Sequence of the first protein:
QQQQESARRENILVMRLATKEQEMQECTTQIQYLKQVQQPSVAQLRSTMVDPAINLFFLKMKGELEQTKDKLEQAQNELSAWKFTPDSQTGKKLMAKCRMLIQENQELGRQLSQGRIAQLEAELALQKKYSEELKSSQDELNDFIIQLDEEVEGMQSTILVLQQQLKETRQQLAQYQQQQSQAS

Residue-level contacts at the interface:
Residue S498 in the second protein interacts with residue E216 in the first protein (closest heavy-atom distance 2.7 Å).
Residue I449 in the second protein is in contact with residue S220 in the first protein (closest heavy-atom distance 3.1 Å).
Residue F1109 in the second protein is in contact with residue M112 in the first protein (closest heavy-atom distance 3.5 Å).
Residue H990 in the second protein interacts with residue R109 in the first protein (closest heavy-atom distance 3.2 Å).
Residue E1107 in the second protein interacts with residue N118 in the first protein (closest heavy-atom distance 3.1 Å).
Residue I449 in the second protein interacts with residue V224 in the first protein (closest heavy-atom distance 3.5 Å).
Residue V333 in the second protein is in contact with residue E73 in the first protein (closest heavy-atom distance 3.4 Å).
Residue S496 in the second protein interacts with residue Q219 in the first protein (closest heavy-atom distance 3.4 Å).
Residue P1106 in the second protein contacts residue N118 in the first protein (closest heavy-atom distance 3.4 Å).
Residue S845 in the second protein is in contact with residue R71 in the first protein (closest heavy-atom distance 3.5 Å).
Residue C1170 in the second protein contacts residue L108 in the first protein (closest heavy-atom distance 3.6 Å).
Residue P1106 in the second protein contacts residue M112 in the first protein (closest heavy-atom distance 3.2 Å).
Residue I659 in the second protein interacts with residue Q201 in the first protein (closest heavy-atom distance 3.3 Å).
Residue F804 in the second protein is in contact with residue A81 in the first protein (closest heavy-atom distance 3.4 Å).
Residue Q1537 in the second protein contacts residue S104 in the first protein (closest heavy-atom distance 3.5 Å).
Residue T660 in the second protein is in contact with residue N205 in the first protein (closest heavy-atom distance 3.0 Å).
Residue V846 in the second protein is in contact with residue M78 in the first protein (closest heavy-atom distance 3.5 Å).
Residue C1560 in the second protein is in contact with residue K123 in the first protein (closest heavy-atom distance 3.3 Å).
Residue E1107 in the second protein contacts residue V113 in the first protein (closest heavy-atom distance 3.5 Å).
Residue Y800 in the second protein contacts residue Q85 in the first protein (closest heavy-atom distance 2.4 Å).
Residue N452 in the second protein interacts with residue V224 in the first protein (closest heavy-atom distance 3.4 Å).
Residue R988 in the second protein interacts with residue R109 in the first protein (closest heavy-atom distance 3.6 Å).
Residue S496 in the second protein interacts with residue E216 in the first protein (closest heavy-atom distance 3.6 Å).
Residue N452 in the second protein contacts residue S220 in the first protein (closest heavy-atom distance 2.9 Å).
Residue P1106 in the second protein is in contact with residue F121 in the first protein (closest heavy-atom distance 3.4 Å).
Residue I853 in the second protein is in contact with residue M78 in the first protein (closest heavy-atom distance 3.5 Å).
Residue G994 in the second protein interacts with residue Y96 in the first protein (closest heavy-atom distance 3.1 Å).
Residue Q1171 in the second protein contacts residue S104 in the first protein (closest heavy-atom distance 3.2 Å).
Residue V453 in the second protein is in contact with residue Q219 in the first protein (closest heavy-atom distance 3.3 Å).
Residue R988 in the second protein interacts with residue N118 in the first protein (closest heavy-atom distance 3.5 Å).
Residue V495 in the second protein interacts with residue Q219 in the first protein (closest heavy-atom distance 3.3 Å).
Residue Q442 in the second protein contacts residue K230 in the first protein (closest heavy-atom distance 2.9 Å).
Residue F1573 in the second protein interacts with residue L119 in the first protein (closest heavy-atom distance 3.5 Å).
Residue N452 in the second protein contacts residue L223 in the first protein (closest heavy-atom distance 3.3 Å).
Residue K457 in the second protein contacts residue E216 in the first protein (closest heavy-atom distance 3.1 Å).
Residue F804 in the second protein contacts residue Q85 in the first protein (closest heavy-atom distance 3.4 Å).
Residue K651 in the second protein is in contact with residue D212 in the first protein (closest heavy-atom distance 2.6 Å).
Residue W987 in the second protein contacts residue R109 in the first protein (closest heavy-atom distance 3.2 Å).
Residue H1566 in the second protein contacts residue F120 in the first protein (closest heavy-atom distance 3.5 Å).
Residue V1105 in the second protein interacts with residue L122 in the first protein (closest heavy-atom distance 3.5 Å).
Residue D1546 in the second protein is in contact with residue Q107 in the first protein (closest heavy-atom distance 3.5 Å).
Residue R545 in the second protein is in contact with residue D212 in the first protein (closest heavy-atom distance 2.4 Å).
Residue S496 in the second protein interacts with residue V215 in the first protein (closest heavy-atom distance 3.4 Å).
Residue L499 in the second protein contacts residue Q219 in the first protein (closest heavy-atom distance 3.3 Å).
Residue F1536 in the second protein contacts residue S104 in the first protein (closest heavy-atom distance 3.2 Å).
Residue S1561 in the second protein interacts with residue E127 in the first protein (closest heavy-atom distance 3.2 Å).
Residue E1557 in the second protein interacts with residue F120 in the first protein (closest heavy-atom distance 3.1 Å).
Residue K843 in the second protein is in contact with residue R71 in the first protein (closest heavy-atom distance 3.4 Å).
Residue L793 in the second protein is in contact with residue N74 in the first protein (closest heavy-atom distance 3.4 Å).
Residue K1104 in the second protein interacts with residue F121 in the first protein (closest heavy-atom distance 3.5 Å).
Residue F1563 in the second protein interacts with residue K123 in the first protein (closest heavy-atom distance 3.5 Å).
Residue K843 in the second protein is in contact with residue E68 in the first protein (closest heavy-atom distance 3.3 Å).
Residue E1570 in the second protein interacts with residue A116 in the first protein (closest heavy-atom distance 3.2 Å).
Residue S1556 in the second protein interacts with residue F120 in the first protein (closest heavy-atom distance 3.5 Å).
Residue H494 in the second protein interacts with residue Q219 in the first protein (closest heavy-atom distance 3.3 Å).
Residue L445 in the second protein is in contact with residue Q227 in the first protein (closest heavy-atom distance 3.1 Å).
Residue F653 in the second protein interacts with residue I208 in the first protein (closest heavy-atom distance 3.5 Å).
Residue I1173 in the second protein is in contact with residue M112 in the first protein (closest heavy-atom distance 3.5 Å).
Residue L1103 in the second protein contacts residue K125 in the first protein (closest heavy-atom distance 3.2 Å).
Residue Y850 in the second protein interacts with residue M78 in the first protein (closest heavy-atom distance 3.4 Å).

Sequence of the second protein:
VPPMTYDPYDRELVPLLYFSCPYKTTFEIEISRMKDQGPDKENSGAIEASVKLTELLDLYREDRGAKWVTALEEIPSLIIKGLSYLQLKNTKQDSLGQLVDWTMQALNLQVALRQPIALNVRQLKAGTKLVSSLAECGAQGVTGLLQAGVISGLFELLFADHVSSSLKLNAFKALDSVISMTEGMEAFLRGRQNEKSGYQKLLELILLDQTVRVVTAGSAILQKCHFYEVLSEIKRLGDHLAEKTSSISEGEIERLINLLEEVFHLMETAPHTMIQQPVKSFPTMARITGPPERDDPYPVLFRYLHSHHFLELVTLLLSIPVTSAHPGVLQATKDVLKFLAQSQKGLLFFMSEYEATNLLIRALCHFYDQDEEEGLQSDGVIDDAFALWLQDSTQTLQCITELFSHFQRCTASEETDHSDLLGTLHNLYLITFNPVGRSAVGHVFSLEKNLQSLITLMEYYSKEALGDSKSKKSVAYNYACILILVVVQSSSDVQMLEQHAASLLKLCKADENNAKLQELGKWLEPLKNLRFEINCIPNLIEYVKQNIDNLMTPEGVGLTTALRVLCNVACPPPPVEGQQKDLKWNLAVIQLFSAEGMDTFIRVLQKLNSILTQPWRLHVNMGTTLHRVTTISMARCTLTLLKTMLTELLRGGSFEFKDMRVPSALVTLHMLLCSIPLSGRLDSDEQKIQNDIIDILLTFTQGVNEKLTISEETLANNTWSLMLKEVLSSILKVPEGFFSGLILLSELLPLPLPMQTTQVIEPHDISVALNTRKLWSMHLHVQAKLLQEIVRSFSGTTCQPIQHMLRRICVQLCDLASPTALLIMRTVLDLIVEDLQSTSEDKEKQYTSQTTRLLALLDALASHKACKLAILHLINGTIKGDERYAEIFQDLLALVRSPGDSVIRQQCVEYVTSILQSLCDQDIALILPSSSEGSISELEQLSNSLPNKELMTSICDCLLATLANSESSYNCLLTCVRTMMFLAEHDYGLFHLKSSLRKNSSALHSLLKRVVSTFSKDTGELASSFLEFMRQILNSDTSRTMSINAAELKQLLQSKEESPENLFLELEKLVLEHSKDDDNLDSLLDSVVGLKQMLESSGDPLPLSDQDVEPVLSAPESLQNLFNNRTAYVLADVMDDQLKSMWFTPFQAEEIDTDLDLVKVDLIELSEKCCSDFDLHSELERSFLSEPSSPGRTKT

The following describes two proteins that form a bound complex.